Sequence of the second protein:
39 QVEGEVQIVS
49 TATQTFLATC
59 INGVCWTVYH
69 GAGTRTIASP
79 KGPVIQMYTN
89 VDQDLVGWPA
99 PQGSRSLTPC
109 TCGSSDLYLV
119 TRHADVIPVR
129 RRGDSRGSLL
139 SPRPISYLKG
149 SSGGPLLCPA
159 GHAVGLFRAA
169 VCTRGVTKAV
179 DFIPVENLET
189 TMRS

Contacts between the two chains:
Residue V40 in the second protein is in contact with residue I19 in the first protein (closest heavy-atom distance 3.9 Å).
Residue A122 in the second protein contacts residue I18 in the first protein (closest heavy-atom distance 4.2 Å).
Residue H121 in the second protein contacts residue I18 in the first protein (closest heavy-atom distance 4.4 Å).
Residue I46 in the second protein interacts with residue I18 in the first protein (closest heavy-atom distance 4.2 Å).
Residue R120 in the second protein is in contact with residue I18 in the first protein (closest heavy-atom distance 3.9 Å).
Residue V118 in the second protein interacts with residue P16 in the first protein (closest heavy-atom distance 4.4 Å).
Residue A122 in the second protein is in contact with residue P16 in the first protein (closest heavy-atom distance 3.3 Å).
Residue V124 in the second protein interacts with residue P16 in the first protein (closest heavy-atom distance 3.9 Å).
Residue E41 in the second protein is in contact with residue I19 in the first protein (closest heavy-atom distance 4.2 Å).
Residue G42 in the second protein contacts residue I19 in the first protein (closest heavy-atom distance 3.9 Å).
Residue A122 in the second protein interacts with residue A17 in the first protein (closest heavy-atom distance 3.9 Å).

These two protein chains interact to form a complex.

Sequence of the first protein:
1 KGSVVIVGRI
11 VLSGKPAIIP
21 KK